Interface contacts:
Residue W78 in protein 2 is in contact with residue L190 in protein 1 (closest heavy-atom distance 3.5 Å).
Residue W78 in protein 2 interacts with residue V185 in protein 1 (closest heavy-atom distance 4.3 Å).
Residue M64 in protein 2 is in contact with residue R169 in protein 1 (closest heavy-atom distance 3.5 Å).
Residue H65 in protein 2 interacts with residue W188 in protein 1 (closest heavy-atom distance 4.7 Å).
Residue F60 in protein 2 interacts with residue W188 in protein 1 (closest heavy-atom distance 4.0 Å).
Residue W78 in protein 2 contacts residue I186 in protein 1 (closest heavy-atom distance 3.6 Å).
Residue F75 in protein 2 contacts residue W188 in protein 1 (closest heavy-atom distance 3.6 Å).
Residue K63 in protein 2 is in contact with residue W188 in protein 1 (closest heavy-atom distance 3.9 Å).
Residue F66 in protein 2 is in contact with residue F199 in protein 1 (closest heavy-atom distance 4.9 Å).
Residue W69 in protein 2 is in contact with residue A201 in protein 1 (closest heavy-atom distance 4.9 Å).
Residue W69 in protein 2 contacts residue F200 in protein 1 (closest heavy-atom distance 4.5 Å).
Residue F75 in protein 2 interacts with residue H189 in protein 1 (closest heavy-atom distance 3.1 Å).
Residue P76 in protein 2 is in contact with residue H189 in protein 1 (closest heavy-atom distance 4.3 Å).
Residue P68 in protein 2 interacts with residue F200 in protein 1 (closest heavy-atom distance 3.3 Å).
Residue M64 in protein 2 contacts residue Y194 in protein 1 (closest heavy-atom distance 3.1 Å).
Residue P73 in protein 2 is in contact with residue W188 in protein 1 (closest heavy-atom distance 4.9 Å).
Residue W78 in protein 2 contacts residue P187 in protein 1 (closest heavy-atom distance 3.4 Å).
Residue H65 in protein 2 is in contact with residue Y194 in protein 1 (closest heavy-atom distance 4.7 Å).
Residue M64 in protein 2 is in contact with residue W188 in protein 1 (closest heavy-atom distance 3.5 Å).
Residue P68 in protein 2 is in contact with residue L202 in protein 1 (closest heavy-atom distance 4.5 Å).
Residue M64 in protein 2 is in contact with residue F181 in protein 1 (closest heavy-atom distance 4.2 Å).
Residue H65 in protein 2 interacts with residue R169 in protein 1 (closest heavy-atom distance 3.4 Å).
Residue K63 in protein 2 is in contact with residue R169 in protein 1 (closest heavy-atom distance 5.0 Å).
Residue Y82 in protein 2 contacts residue V185 in protein 1 (closest heavy-atom distance 4.1 Å).
Residue H65 in protein 2 is in contact with residue F199 in protein 1 (closest heavy-atom distance 3.5 Å).
Residue A61 in protein 2 contacts residue W188 in protein 1 (closest heavy-atom distance 4.0 Å).
Residue V67 in protein 2 contacts residue F200 in protein 1 (closest heavy-atom distance 4.6 Å).
Residue F66 in protein 2 contacts residue F200 in protein 1 (closest heavy-atom distance 3.5 Å).
Residue W78 in protein 2 contacts residue H189 in protein 1 (closest heavy-atom distance 4.7 Å).

Sequence of protein 2:
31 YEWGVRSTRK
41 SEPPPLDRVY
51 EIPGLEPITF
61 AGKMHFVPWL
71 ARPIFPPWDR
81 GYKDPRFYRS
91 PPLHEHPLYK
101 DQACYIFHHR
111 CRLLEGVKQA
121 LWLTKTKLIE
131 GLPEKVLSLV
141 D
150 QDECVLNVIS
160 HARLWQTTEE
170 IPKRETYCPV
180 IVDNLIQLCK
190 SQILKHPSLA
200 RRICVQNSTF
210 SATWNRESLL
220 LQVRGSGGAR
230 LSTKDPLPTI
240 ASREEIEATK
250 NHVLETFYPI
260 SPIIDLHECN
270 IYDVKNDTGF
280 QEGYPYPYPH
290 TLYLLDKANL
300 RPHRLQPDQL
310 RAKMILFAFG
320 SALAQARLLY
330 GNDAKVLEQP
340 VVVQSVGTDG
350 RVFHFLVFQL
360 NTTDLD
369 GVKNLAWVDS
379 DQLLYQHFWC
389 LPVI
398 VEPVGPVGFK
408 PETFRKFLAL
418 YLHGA

The following describes two proteins that form a bound complex.

Sequence of protein 1:
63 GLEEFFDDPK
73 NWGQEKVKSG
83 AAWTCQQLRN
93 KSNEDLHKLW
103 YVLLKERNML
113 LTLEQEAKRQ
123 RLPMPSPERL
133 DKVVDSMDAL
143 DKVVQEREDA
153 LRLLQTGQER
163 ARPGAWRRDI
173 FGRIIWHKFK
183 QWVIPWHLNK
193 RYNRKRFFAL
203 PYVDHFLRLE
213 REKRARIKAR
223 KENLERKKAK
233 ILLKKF